The following describes two proteins that form a bound complex.

Interface contacts:
Residue D28 in protein 1 is in contact with residue D101 in protein 2 (closest heavy-atom distance 2.8 Å).
Residue L30 in protein 1 contacts residue P100 in protein 2 (closest heavy-atom distance 3.9 Å).
Residue D28 in protein 1 contacts residue P100 in protein 2 (closest heavy-atom distance 3.8 Å).
Residue R32 in protein 1 contacts residue E89 in protein 2 (closest heavy-atom distance 4.2 Å).
Residue R40 in protein 1 contacts residue D101 in protein 2 (closest heavy-atom distance 3.3 Å).
Residue R32 in protein 1 interacts with residue E90 in protein 2 (closest heavy-atom distance 4.3 Å).
Residue H38 in protein 1 contacts residue R99 in protein 2 (closest heavy-atom distance 3.6 Å).
Residue L30 in protein 1 is in contact with residue D101 in protein 2 (closest heavy-atom distance 3.5 Å).
Residue R32 in protein 1 interacts with residue I91 in protein 2 (closest heavy-atom distance 4.1 Å).
Residue R27 in protein 1 is in contact with residue H98 in protein 2 (closest heavy-atom distance 4.6 Å).
Residue R40 in protein 1 interacts with residue R117 in protein 2 (closest heavy-atom distance 3.9 Å).
Residue R32 in protein 1 is in contact with residue E88 in protein 2 (closest heavy-atom distance 4.4 Å).
Residue L30 in protein 1 is in contact with residue R99 in protein 2 (closest heavy-atom distance 2.8 Å).
Residue D28 in protein 1 contacts residue R99 in protein 2 (closest heavy-atom distance 4.6 Å).
Residue Y29 in protein 1 contacts residue H98 in protein 2 (closest heavy-atom distance 3.9 Å).
Residue Y29 in protein 1 interacts with residue D101 in protein 2 (closest heavy-atom distance 4.2 Å).
Residue L30 in protein 1 interacts with residue N108 in protein 2 (closest heavy-atom distance 3.3 Å).
Residue Y29 in protein 1 interacts with residue R99 in protein 2 (closest heavy-atom distance 3.6 Å).
Residue G35 in protein 1 contacts residue E88 in protein 2 (closest heavy-atom distance 4.7 Å).
Residue Y29 in protein 1 is in contact with residue P100 in protein 2 (closest heavy-atom distance 4.5 Å).

Sequence of protein 2:
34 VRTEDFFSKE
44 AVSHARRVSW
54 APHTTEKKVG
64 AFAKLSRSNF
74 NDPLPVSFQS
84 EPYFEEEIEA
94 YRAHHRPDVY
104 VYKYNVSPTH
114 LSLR

Sequence of protein 1:
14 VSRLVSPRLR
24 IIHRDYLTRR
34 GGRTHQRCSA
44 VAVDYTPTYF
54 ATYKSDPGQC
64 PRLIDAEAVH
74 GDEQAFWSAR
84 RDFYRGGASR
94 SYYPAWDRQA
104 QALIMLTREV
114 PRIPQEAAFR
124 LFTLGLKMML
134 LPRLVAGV